Contacts between the two chains:
Residue I7 in the first protein contacts residue V44 in the second protein (closest heavy-atom distance 2.8 Å).
Residue L11 in the first protein is in contact with residue Q64 in the second protein (closest heavy-atom distance 3.4 Å).
Residue A42 in the first protein interacts with residue L9 in the second protein (closest heavy-atom distance 2.8 Å).
Residue L14 in the first protein interacts with residue C19 in the second protein (closest heavy-atom distance 3.1 Å).
Residue L14 in the first protein contacts residue C16 in the second protein (closest heavy-atom distance 2.8 Å).
Residue E10 in the first protein contacts residue N40 in the second protein (closest heavy-atom distance 3.6 Å).
Residue K6 in the first protein contacts residue V44 in the second protein (closest heavy-atom distance 3.3 Å).
Residue L39 in the first protein contacts residue L14 in the second protein (closest heavy-atom distance 3.5 Å).
Residue Y63 in the first protein interacts with residue S12 in the second protein (closest heavy-atom distance 3.4 Å).
Residue A42 in the first protein interacts with residue V8 in the second protein (closest heavy-atom distance 3.4 Å).
Residue G46 in the first protein contacts residue S3 in the second protein (closest heavy-atom distance 3.6 Å).
Residue V8 in the first protein contacts residue R68 in the second protein (closest heavy-atom distance 3.0 Å).
Residue L11 in the first protein is in contact with residue E41 in the second protein (closest heavy-atom distance 3.7 Å).
Residue E10 in the first protein interacts with residue A65 in the second protein (closest heavy-atom distance 3.3 Å).
Residue V44 in the first protein contacts residue E5 in the second protein (closest heavy-atom distance 3.5 Å).
Residue A42 in the first protein contacts residue I7 in the second protein (closest heavy-atom distance 3.6 Å).
Residue E5 in the first protein is in contact with residue G46 in the second protein (closest heavy-atom distance 2.8 Å).
Residue N47 in the first protein is in contact with residue S3 in the second protein (closest heavy-atom distance 3.6 Å).
Residue N40 in the first protein is in contact with residue L11 in the second protein (closest heavy-atom distance 2.7 Å).
Residue V8 in the first protein contacts residue A42 in the second protein (closest heavy-atom distance 3.5 Å).
Residue V44 in the first protein interacts with residue I7 in the second protein (closest heavy-atom distance 2.9 Å).
Residue G46 in the first protein is in contact with residue E5 in the second protein (closest heavy-atom distance 2.8 Å).
Residue I7 in the first protein interacts with residue V43 in the second protein (closest heavy-atom distance 3.5 Å).
Residue Q64 in the first protein is in contact with residue L11 in the second protein (closest heavy-atom distance 3.4 Å).
Residue D38 in the first protein interacts with residue L11 in the second protein (closest heavy-atom distance 3.5 Å).
Residue Y63 in the first protein contacts residue G13 in the second protein (closest heavy-atom distance 3.4 Å).
Residue V43 in the first protein interacts with residue I7 in the second protein (closest heavy-atom distance 3.5 Å).
Residue R68 in the first protein contacts residue V8 in the second protein (closest heavy-atom distance 3.2 Å).
Residue V44 in the first protein interacts with residue K6 in the second protein (closest heavy-atom distance 3.5 Å).
Residue Q64 in the first protein interacts with residue S12 in the second protein (closest heavy-atom distance 2.9 Å).
Residue E10 in the first protein interacts with residue R68 in the second protein (closest heavy-atom distance 3.2 Å).
Residue L14 in the first protein is in contact with residue Y63 in the second protein (closest heavy-atom distance 3.4 Å).
Residue E10 in the first protein contacts residue K66 in the second protein (closest heavy-atom distance 2.7 Å).
Residue N40 in the first protein interacts with residue E10 in the second protein (closest heavy-atom distance 3.5 Å).
Residue S3 in the first protein is in contact with residue N47 in the second protein (closest heavy-atom distance 3.6 Å).
Residue L9 in the first protein contacts residue E41 in the second protein (closest heavy-atom distance 3.2 Å).
Residue S15 in the first protein interacts with residue L14 in the second protein (closest heavy-atom distance 3.6 Å).
Residue L9 in the first protein interacts with residue A42 in the second protein (closest heavy-atom distance 2.9 Å).
Residue L14 in the first protein contacts residue S15 in the second protein (closest heavy-atom distance 3.4 Å).
Residue E5 in the first protein interacts with residue A45 in the second protein (closest heavy-atom distance 3.4 Å).
Residue E5 in the first protein is in contact with residue V44 in the second protein (closest heavy-atom distance 3.4 Å).
Residue A45 in the first protein is in contact with residue E5 in the second protein (closest heavy-atom distance 3.5 Å).
Residue K66 in the first protein interacts with residue L9 in the second protein (closest heavy-atom distance 3.4 Å).
Residue A65 in the first protein interacts with residue E10 in the second protein (closest heavy-atom distance 3.3 Å).
Residue S12 in the first protein interacts with residue Q64 in the second protein (closest heavy-atom distance 3.0 Å).
Residue V43 in the first protein interacts with residue K6 in the second protein (closest heavy-atom distance 3.6 Å).
Residue E41 in the first protein is in contact with residue L9 in the second protein (closest heavy-atom distance 3.1 Å).
Residue N47 in the first protein interacts with residue D2 in the second protein (closest heavy-atom distance 3.4 Å).
Residue K48 in the first protein interacts with residue E5 in the second protein (closest heavy-atom distance 2.8 Å).
Residue G46 in the first protein interacts with residue V4 in the second protein (closest heavy-atom distance 3.5 Å).
Residue E49 in the first protein is in contact with residue D2 in the second protein (closest heavy-atom distance 2.7 Å).
Residue L11 in the first protein contacts residue N40 in the second protein (closest heavy-atom distance 2.8 Å).
Residue I7 in the first protein contacts residue N47 in the second protein (closest heavy-atom distance 3.5 Å).
Residue L9 in the first protein is in contact with residue K66 in the second protein (closest heavy-atom distance 3.4 Å).
Residue G13 in the first protein contacts residue Y63 in the second protein (closest heavy-atom distance 3.5 Å).
Residue Y63 in the first protein is in contact with residue L14 in the second protein (closest heavy-atom distance 3.6 Å).
Residue V4 in the first protein contacts residue G46 in the second protein (closest heavy-atom distance 3.4 Å).
Residue C16 in the first protein contacts residue L14 in the second protein (closest heavy-atom distance 2.6 Å).
Residue K66 in the first protein contacts residue E10 in the second protein (closest heavy-atom distance 2.8 Å).
Residue E41 in the first protein is in contact with residue L11 in the second protein (closest heavy-atom distance 3.6 Å).

The following describes two proteins that form a bound complex.

Sequence of the second protein:
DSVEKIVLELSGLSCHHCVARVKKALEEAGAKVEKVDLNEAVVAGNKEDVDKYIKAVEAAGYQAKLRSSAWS

Sequence of the first protein:
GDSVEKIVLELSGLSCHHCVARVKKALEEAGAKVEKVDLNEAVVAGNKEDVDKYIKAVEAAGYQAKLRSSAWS